Sequence of chain A:
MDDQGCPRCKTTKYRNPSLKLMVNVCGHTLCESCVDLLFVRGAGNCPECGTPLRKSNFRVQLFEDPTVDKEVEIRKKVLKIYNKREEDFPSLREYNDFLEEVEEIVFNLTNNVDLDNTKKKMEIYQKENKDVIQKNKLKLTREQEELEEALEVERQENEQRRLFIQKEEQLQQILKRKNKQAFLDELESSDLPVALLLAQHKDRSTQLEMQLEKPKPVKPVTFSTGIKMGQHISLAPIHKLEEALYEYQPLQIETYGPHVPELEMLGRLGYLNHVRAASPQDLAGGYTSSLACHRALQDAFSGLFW

Interface contacts:
Residue I367 in chain B contacts residue V102 in chain A (closest heavy-atom distance 4.6 Å).
Residue V319 in chain B interacts with residue N96 in chain A (closest heavy-atom distance 3.4 Å).
Residue I323 in chain B interacts with residue E104 in chain A (closest heavy-atom distance 4.2 Å).
Residue L337 in chain B is in contact with residue V68 in chain A (closest heavy-atom distance 3.8 Å).
Residue R253 in chain B interacts with residue M1 in chain A (closest heavy-atom distance 2.9 Å).
Residue S322 in chain B interacts with residue E100 in chain A (closest heavy-atom distance 3.1 Å).
Residue R345 in chain B is in contact with residue L62 in chain A (closest heavy-atom distance 2.7 Å).
Residue L344 in chain B is in contact with residue E64 in chain A (closest heavy-atom distance 3.7 Å).
Residue P320 in chain B is in contact with residue E100 in chain A (closest heavy-atom distance 2.9 Å).
Residue C366 in chain B contacts residue L79 in chain A (closest heavy-atom distance 4.5 Å).
Residue L330 in chain B interacts with residue I74 in chain A (closest heavy-atom distance 3.5 Å).
Residue R641 in chain B interacts with residue R161 in chain A (closest heavy-atom distance 3.9 Å).
Residue K341 in chain B interacts with residue F63 in chain A (closest heavy-atom distance 3.6 Å).
Residue Q260 in chain B contacts residue D65 in chain A (closest heavy-atom distance 3.2 Å).
Residue C366 in chain B contacts residue V78 in chain A (closest heavy-atom distance 3.7 Å).
Residue A326 in chain B is in contact with residue F107 in chain A (closest heavy-atom distance 4.5 Å).
Residue R334 in chain B contacts residue V78 in chain A (closest heavy-atom distance 3.1 Å).
Residue C366 in chain B is in contact with residue E86 in chain A (closest heavy-atom distance 3.8 Å).
Residue Q260 in chain B is in contact with residue E64 in chain A (closest heavy-atom distance 4.1 Å).
Residue G321 in chain B is in contact with residue E103 in chain A (closest heavy-atom distance 3.2 Å).
Residue I367 in chain B interacts with residue E86 in chain A (closest heavy-atom distance 3.5 Å).
Residue E317 in chain B interacts with residue R93 in chain A (closest heavy-atom distance 3.0 Å).
Residue I367 in chain B interacts with residue E103 in chain A (closest heavy-atom distance 3.1 Å).
Residue E317 in chain B is in contact with residue N96 in chain A (closest heavy-atom distance 4.2 Å).
Residue Q363 in chain B interacts with residue R75 in chain A (closest heavy-atom distance 3.9 Å).
Residue E327 in chain B interacts with residue E103 in chain A (closest heavy-atom distance 3.2 Å).
Residue Q363 in chain B contacts residue L79 in chain A (closest heavy-atom distance 3.8 Å).
Residue L344 in chain B is in contact with residue M1 in chain A (closest heavy-atom distance 3.2 Å).
Residue R345 in chain B interacts with residue F63 in chain A (closest heavy-atom distance 4.0 Å).
Residue R345 in chain B is in contact with residue Q61 in chain A (closest heavy-atom distance 4.2 Å).
Residue L337 in chain B contacts residue D65 in chain A (closest heavy-atom distance 3.7 Å).
Residue L337 in chain B is in contact with residue F63 in chain A (closest heavy-atom distance 3.2 Å).
Residue Q645 in chain B is in contact with residue F164 in chain A (closest heavy-atom distance 3.6 Å).
Residue L344 in chain B is in contact with residue F63 in chain A (closest heavy-atom distance 4.2 Å).
Residue E327 in chain B is in contact with residue F107 in chain A (closest heavy-atom distance 3.2 Å).
Residue E327 in chain B contacts residue V106 in chain A (closest heavy-atom distance 3.4 Å).
Residue E338 in chain B is in contact with residue R75 in chain A (closest heavy-atom distance 2.9 Å).
Residue E638 in chain B interacts with residue R161 in chain A (closest heavy-atom distance 4.6 Å).
Residue R253 in chain B interacts with residue E64 in chain A (closest heavy-atom distance 3.5 Å).
Residue V319 in chain B interacts with residue E100 in chain A (closest heavy-atom distance 3.2 Å).
Residue G321 in chain B interacts with residue L99 in chain A (closest heavy-atom distance 3.9 Å).
Residue V340 in chain B is in contact with residue E64 in chain A (closest heavy-atom distance 3.6 Å).
Residue R364 in chain B contacts residue R75 in chain A (closest heavy-atom distance 3.2 Å).
Residue S322 in chain B contacts residue E103 in chain A (closest heavy-atom distance 3.7 Å).
Residue G321 in chain B interacts with residue E100 in chain A (closest heavy-atom distance 4.2 Å).
Residue R253 in chain B interacts with residue D2 in chain A (closest heavy-atom distance 4.0 Å).
Residue I323 in chain B is in contact with residue E103 in chain A (closest heavy-atom distance 3.6 Å).
Residue V340 in chain B interacts with residue F63 in chain A (closest heavy-atom distance 4.5 Å).
Residue D642 in chain B interacts with residue R161 in chain A (closest heavy-atom distance 3.1 Å).
Residue R334 in chain B contacts residue I74 in chain A (closest heavy-atom distance 3.1 Å).
Residue A318 in chain B interacts with residue N96 in chain A (closest heavy-atom distance 4.0 Å).
Residue R334 in chain B contacts residue E103 in chain A (closest heavy-atom distance 4.1 Å).
Residue L330 in chain B contacts residue T110 in chain A (closest heavy-atom distance 4.3 Å).
Residue D257 in chain B interacts with residue E64 in chain A (closest heavy-atom distance 3.3 Å).
Residue R641 in chain B is in contact with residue I165 in chain A (closest heavy-atom distance 3.4 Å).
Residue P320 in chain B contacts residue L99 in chain A (closest heavy-atom distance 4.1 Å).
Residue L333 in chain B is in contact with residue E71 in chain A (closest heavy-atom distance 4.4 Å).
Residue R334 in chain B contacts residue V106 in chain A (closest heavy-atom distance 3.5 Å).
Residue E317 in chain B is in contact with residue Y95 in chain A (closest heavy-atom distance 3.2 Å).
Residue I323 in chain B is in contact with residue E100 in chain A (closest heavy-atom distance 3.5 Å).

These two protein chains interact to form a complex.

Sequence of chain B:
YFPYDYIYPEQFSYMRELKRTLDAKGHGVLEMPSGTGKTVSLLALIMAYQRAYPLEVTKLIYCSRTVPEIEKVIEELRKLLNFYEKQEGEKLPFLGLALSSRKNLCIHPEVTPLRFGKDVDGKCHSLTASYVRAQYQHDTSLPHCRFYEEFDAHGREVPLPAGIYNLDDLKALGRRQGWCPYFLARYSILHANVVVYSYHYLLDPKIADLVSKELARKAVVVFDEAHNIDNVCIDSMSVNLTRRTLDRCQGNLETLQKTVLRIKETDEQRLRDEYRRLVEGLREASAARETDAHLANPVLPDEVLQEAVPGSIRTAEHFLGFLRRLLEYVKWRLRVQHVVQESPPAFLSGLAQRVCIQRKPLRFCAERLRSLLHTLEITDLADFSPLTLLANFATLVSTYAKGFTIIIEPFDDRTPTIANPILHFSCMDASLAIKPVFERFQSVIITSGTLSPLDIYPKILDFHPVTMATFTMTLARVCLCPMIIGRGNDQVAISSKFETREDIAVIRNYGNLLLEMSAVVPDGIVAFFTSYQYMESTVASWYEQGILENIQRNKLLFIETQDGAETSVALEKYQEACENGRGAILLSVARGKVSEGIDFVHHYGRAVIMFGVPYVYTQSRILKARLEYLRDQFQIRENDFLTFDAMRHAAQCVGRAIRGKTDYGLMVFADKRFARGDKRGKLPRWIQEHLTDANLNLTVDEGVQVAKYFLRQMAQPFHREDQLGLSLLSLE